Sequence of protein 1:
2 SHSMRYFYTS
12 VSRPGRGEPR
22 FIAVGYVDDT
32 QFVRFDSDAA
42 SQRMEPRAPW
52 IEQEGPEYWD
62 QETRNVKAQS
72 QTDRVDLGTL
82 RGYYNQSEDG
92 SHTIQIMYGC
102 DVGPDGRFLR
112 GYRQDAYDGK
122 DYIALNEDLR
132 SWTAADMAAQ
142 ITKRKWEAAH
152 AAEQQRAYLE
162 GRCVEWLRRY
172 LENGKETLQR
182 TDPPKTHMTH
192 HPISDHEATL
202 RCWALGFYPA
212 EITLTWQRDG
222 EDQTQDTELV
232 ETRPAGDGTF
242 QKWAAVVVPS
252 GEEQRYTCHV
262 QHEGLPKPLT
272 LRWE

This data describes a binding interaction between two proteins.

Residue-level contacts at the interface:
Residue R163 in protein 1 is in contact with residue V3 in protein 2 (closest heavy-atom distance 4.8 Å).
Residue L81 in protein 1 contacts residue K10 in protein 2 (closest heavy-atom distance 3.8 Å).
Residue M45 in protein 1 is in contact with residue V2 in protein 2 (closest heavy-atom distance 3.8 Å).
Residue R114 in protein 1 is in contact with residue K10 in protein 2 (closest heavy-atom distance 4.8 Å).
Residue N66 in protein 1 contacts residue V3 in protein 2 (closest heavy-atom distance 4.1 Å).
Residue Y159 in protein 1 interacts with residue G4 in protein 2 (closest heavy-atom distance 4.8 Å).
Residue D77 in protein 1 interacts with residue K10 in protein 2 (closest heavy-atom distance 3.1 Å).
Residue D77 in protein 1 contacts residue V8 in protein 2 (closest heavy-atom distance 4.9 Å).
Residue Y59 in protein 1 contacts residue V1 in protein 2 (closest heavy-atom distance 3.5 Å).
Residue W147 in protein 1 is in contact with residue G9 in protein 2 (closest heavy-atom distance 2.9 Å).
Residue V67 in protein 1 contacts residue V2 in protein 2 (closest heavy-atom distance 4.2 Å).
Residue K146 in protein 1 interacts with residue K10 in protein 2 (closest heavy-atom distance 3.2 Å).
Residue T143 in protein 1 is in contact with residue K10 in protein 2 (closest heavy-atom distance 2.9 Å).
Residue F33 in protein 1 is in contact with residue V1 in protein 2 (closest heavy-atom distance 4.9 Å).
Residue Y7 in protein 1 contacts residue V2 in protein 2 (closest heavy-atom distance 3.7 Å).
Residue Y99 in protein 1 contacts residue V2 in protein 2 (closest heavy-atom distance 3.3 Å).
Residue W147 in protein 1 contacts residue V8 in protein 2 (closest heavy-atom distance 3.2 Å).
Residue Y84 in protein 1 is in contact with residue K10 in protein 2 (closest heavy-atom distance 2.6 Å).
Residue Q155 in protein 1 interacts with residue V8 in protein 2 (closest heavy-atom distance 4.5 Å).
Residue Y159 in protein 1 interacts with residue V2 in protein 2 (closest heavy-atom distance 3.7 Å).
Residue E63 in protein 1 interacts with residue V1 in protein 2 (closest heavy-atom distance 3.2 Å).
Residue Y159 in protein 1 contacts residue V3 in protein 2 (closest heavy-atom distance 3.6 Å).
Residue D77 in protein 1 interacts with residue G9 in protein 2 (closest heavy-atom distance 3.7 Å).
Residue Y99 in protein 1 interacts with residue V1 in protein 2 (closest heavy-atom distance 4.9 Å).
Residue T80 in protein 1 contacts residue K10 in protein 2 (closest heavy-atom distance 3.7 Å).
Residue Y9 in protein 1 contacts residue V2 in protein 2 (closest heavy-atom distance 3.2 Å).
Residue T73 in protein 1 interacts with residue V8 in protein 2 (closest heavy-atom distance 4.4 Å).
Residue N66 in protein 1 interacts with residue G4 in protein 2 (closest heavy-atom distance 4.0 Å).
Residue Y9 in protein 1 interacts with residue V3 in protein 2 (closest heavy-atom distance 4.5 Å).
Residue K146 in protein 1 is in contact with residue V8 in protein 2 (closest heavy-atom distance 4.5 Å).
Residue T73 in protein 1 contacts residue G9 in protein 2 (closest heavy-atom distance 4.8 Å).
Residue Y171 in protein 1 is in contact with residue V1 in protein 2 (closest heavy-atom distance 3.1 Å).
Residue Q70 in protein 1 interacts with residue V3 in protein 2 (closest heavy-atom distance 4.2 Å).
Residue A152 in protein 1 interacts with residue V8 in protein 2 (closest heavy-atom distance 4.3 Å).
Residue Y123 in protein 1 is in contact with residue K10 in protein 2 (closest heavy-atom distance 4.0 Å).
Residue A150 in protein 1 is in contact with residue V8 in protein 2 (closest heavy-atom distance 4.0 Å).
Residue I97 in protein 1 interacts with residue K10 in protein 2 (closest heavy-atom distance 4.6 Å).
Residue N66 in protein 1 contacts residue V2 in protein 2 (closest heavy-atom distance 3.6 Å).
Residue A69 in protein 1 is in contact with residue A5 in protein 2 (closest heavy-atom distance 4.3 Å).
Residue Y99 in protein 1 is in contact with residue V3 in protein 2 (closest heavy-atom distance 2.9 Å).
Residue I95 in protein 1 interacts with residue K10 in protein 2 (closest heavy-atom distance 3.6 Å).
Residue E63 in protein 1 is in contact with residue V2 in protein 2 (closest heavy-atom distance 2.9 Å).
Residue Y7 in protein 1 is in contact with residue V1 in protein 2 (closest heavy-atom distance 3.1 Å).
Residue Y159 in protein 1 contacts residue V1 in protein 2 (closest heavy-atom distance 2.6 Å).
Residue Q155 in protein 1 is in contact with residue G6 in protein 2 (closest heavy-atom distance 4.1 Å).
Residue D116 in protein 1 interacts with residue K10 in protein 2 (closest heavy-atom distance 3.1 Å).
Residue I142 in protein 1 contacts residue K10 in protein 2 (closest heavy-atom distance 4.7 Å).
Residue R114 in protein 1 is in contact with residue V3 in protein 2 (closest heavy-atom distance 4.9 Å).
Residue R163 in protein 1 interacts with residue G4 in protein 2 (closest heavy-atom distance 4.3 Å).
Residue R163 in protein 1 contacts residue V1 in protein 2 (closest heavy-atom distance 3.6 Å).
Residue Q156 in protein 1 interacts with residue V3 in protein 2 (closest heavy-atom distance 4.0 Å).
Residue K146 in protein 1 interacts with residue G9 in protein 2 (closest heavy-atom distance 4.5 Å).
Residue M5 in protein 1 contacts residue V1 in protein 2 (closest heavy-atom distance 3.7 Å).
Residue W167 in protein 1 contacts residue V1 in protein 2 (closest heavy-atom distance 3.3 Å).
Residue Q62 in protein 1 interacts with residue V1 in protein 2 (closest heavy-atom distance 4.5 Å).
Residue W147 in protein 1 contacts residue K10 in protein 2 (closest heavy-atom distance 3.7 Å).
Residue R163 in protein 1 contacts residue V2 in protein 2 (closest heavy-atom distance 3.2 Å).
Residue N66 in protein 1 interacts with residue A5 in protein 2 (closest heavy-atom distance 3.4 Å).

Sequence of protein 2:
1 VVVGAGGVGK